These two protein chains interact to form a complex.

Sequence of chain B:
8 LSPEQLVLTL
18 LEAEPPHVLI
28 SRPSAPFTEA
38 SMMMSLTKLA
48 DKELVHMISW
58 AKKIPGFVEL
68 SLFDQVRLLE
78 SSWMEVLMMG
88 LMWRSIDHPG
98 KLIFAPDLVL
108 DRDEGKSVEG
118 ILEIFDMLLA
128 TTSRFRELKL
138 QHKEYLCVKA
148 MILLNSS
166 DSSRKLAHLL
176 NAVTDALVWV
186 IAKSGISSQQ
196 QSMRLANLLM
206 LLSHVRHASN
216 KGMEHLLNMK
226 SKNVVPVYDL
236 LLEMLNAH

Residue-level contacts at the interface:
Residue K59 in chain B is in contact with residue T11 in chain A (closest heavy-atom distance 4.1 Å).
Residue L69 in chain B interacts with residue T11 in chain A (closest heavy-atom distance 4.5 Å).
Residue L69 in chain B is in contact with residue V7 in chain A (closest heavy-atom distance 4.5 Å).
Residue I55 in chain B is in contact with residue L6 in chain A (closest heavy-atom distance 4.9 Å).
Residue K59 in chain B contacts residue T13 in chain A (closest heavy-atom distance 3.1 Å).
Residue V73 in chain B is in contact with residue V7 in chain A (closest heavy-atom distance 4.2 Å).
Residue V73 in chain B is in contact with residue L6 in chain A (closest heavy-atom distance 4.0 Å).
Residue D234 in chain B contacts residue K5 in chain A (closest heavy-atom distance 5.0 Å).
Residue I55 in chain B contacts residue L10 in chain A (closest heavy-atom distance 3.9 Å).
Residue Q72 in chain B contacts residue L10 in chain A (closest heavy-atom distance 3.5 Å).
Residue L76 in chain B contacts residue L10 in chain A (closest heavy-atom distance 4.0 Å).
Residue E238 in chain B contacts residue L6 in chain A (closest heavy-atom distance 3.2 Å).
Residue L69 in chain B interacts with residue L10 in chain A (closest heavy-atom distance 4.6 Å).
Residue K59 in chain B is in contact with residue L10 in chain A (closest heavy-atom distance 2.8 Å).
Residue L235 in chain B contacts residue L9 in chain A (closest heavy-atom distance 4.2 Å).
Residue E238 in chain B is in contact with residue V7 in chain A (closest heavy-atom distance 4.7 Å).
Residue I55 in chain B contacts residue L9 in chain A (closest heavy-atom distance 4.0 Å).
Residue V52 in chain B interacts with residue L9 in chain A (closest heavy-atom distance 4.7 Å).
Residue L76 in chain B contacts residue L6 in chain A (closest heavy-atom distance 4.5 Å).
Residue E238 in chain B is in contact with residue H4 in chain A (closest heavy-atom distance 2.8 Å).
Residue F64 in chain B is in contact with residue L10 in chain A (closest heavy-atom distance 4.3 Å).
Residue V73 in chain B interacts with residue L10 in chain A (closest heavy-atom distance 3.6 Å).
Residue E77 in chain B is in contact with residue L6 in chain A (closest heavy-atom distance 3.8 Å).
Residue E238 in chain B contacts residue K5 in chain A (closest heavy-atom distance 2.8 Å).
Residue M239 in chain B interacts with residue L6 in chain A (closest heavy-atom distance 3.9 Å).
Residue K59 in chain B contacts residue L9 in chain A (closest heavy-atom distance 3.1 Å).
Residue L235 in chain B contacts residue K5 in chain A (closest heavy-atom distance 4.3 Å).

Sequence of chain A:
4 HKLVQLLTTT